This data describes a binding interaction between two proteins.

Sequence of chain B:
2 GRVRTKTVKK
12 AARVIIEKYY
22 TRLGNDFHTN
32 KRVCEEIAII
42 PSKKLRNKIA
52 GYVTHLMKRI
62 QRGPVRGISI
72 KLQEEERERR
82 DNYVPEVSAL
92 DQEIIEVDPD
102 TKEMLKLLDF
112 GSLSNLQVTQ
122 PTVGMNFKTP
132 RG

Residue-level contacts at the interface:
Residue M105 in chain B interacts with residue F83 in chain A (closest heavy-atom distance 3.8 Å).
Residue F111 in chain B is in contact with residue I78 in chain A (closest heavy-atom distance 4.7 Å).
Residue L108 in chain B interacts with residue N82 in chain A (closest heavy-atom distance 4.2 Å).
Residue L108 in chain B is in contact with residue K81 in chain A (closest heavy-atom distance 4.0 Å).
Residue L109 in chain B contacts residue G77 in chain A (closest heavy-atom distance 4.1 Å).
Residue L109 in chain B contacts residue K81 in chain A (closest heavy-atom distance 4.9 Å).
Residue L109 in chain B is in contact with residue I78 in chain A (closest heavy-atom distance 3.9 Å).
Residue L109 in chain B contacts residue V79 in chain A (closest heavy-atom distance 3.5 Å).
Residue L108 in chain B contacts residue S80 in chain A (closest heavy-atom distance 4.1 Å).
Residue M105 in chain B interacts with residue N82 in chain A (closest heavy-atom distance 3.7 Å).
Residue M105 in chain B is in contact with residue S80 in chain A (closest heavy-atom distance 2.5 Å).
Residue L106 in chain B interacts with residue S80 in chain A (closest heavy-atom distance 4.6 Å).
Residue L109 in chain B contacts residue S80 in chain A (closest heavy-atom distance 3.8 Å).

Sequence of chain A:
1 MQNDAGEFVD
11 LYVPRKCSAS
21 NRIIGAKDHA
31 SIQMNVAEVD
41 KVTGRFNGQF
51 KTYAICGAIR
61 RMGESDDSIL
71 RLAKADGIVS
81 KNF